Sequence of chain B:
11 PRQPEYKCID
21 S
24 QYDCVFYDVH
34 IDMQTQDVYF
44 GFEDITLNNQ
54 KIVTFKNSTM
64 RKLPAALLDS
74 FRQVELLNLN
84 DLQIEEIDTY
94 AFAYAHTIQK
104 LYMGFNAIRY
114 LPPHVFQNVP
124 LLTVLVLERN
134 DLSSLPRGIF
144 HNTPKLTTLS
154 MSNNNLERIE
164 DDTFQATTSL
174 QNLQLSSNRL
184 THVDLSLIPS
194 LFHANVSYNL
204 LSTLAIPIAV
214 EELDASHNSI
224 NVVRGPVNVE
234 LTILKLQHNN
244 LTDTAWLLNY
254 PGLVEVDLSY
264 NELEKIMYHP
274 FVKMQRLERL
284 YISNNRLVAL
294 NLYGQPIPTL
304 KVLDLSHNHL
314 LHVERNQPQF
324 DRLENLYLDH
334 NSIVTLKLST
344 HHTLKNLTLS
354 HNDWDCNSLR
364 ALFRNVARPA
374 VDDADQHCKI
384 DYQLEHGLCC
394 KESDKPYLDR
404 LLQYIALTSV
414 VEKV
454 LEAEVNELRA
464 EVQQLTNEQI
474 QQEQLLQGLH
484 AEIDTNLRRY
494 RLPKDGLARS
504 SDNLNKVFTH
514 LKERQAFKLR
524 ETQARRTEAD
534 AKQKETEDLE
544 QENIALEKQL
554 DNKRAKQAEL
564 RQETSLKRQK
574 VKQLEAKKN

Sequence of chain A:
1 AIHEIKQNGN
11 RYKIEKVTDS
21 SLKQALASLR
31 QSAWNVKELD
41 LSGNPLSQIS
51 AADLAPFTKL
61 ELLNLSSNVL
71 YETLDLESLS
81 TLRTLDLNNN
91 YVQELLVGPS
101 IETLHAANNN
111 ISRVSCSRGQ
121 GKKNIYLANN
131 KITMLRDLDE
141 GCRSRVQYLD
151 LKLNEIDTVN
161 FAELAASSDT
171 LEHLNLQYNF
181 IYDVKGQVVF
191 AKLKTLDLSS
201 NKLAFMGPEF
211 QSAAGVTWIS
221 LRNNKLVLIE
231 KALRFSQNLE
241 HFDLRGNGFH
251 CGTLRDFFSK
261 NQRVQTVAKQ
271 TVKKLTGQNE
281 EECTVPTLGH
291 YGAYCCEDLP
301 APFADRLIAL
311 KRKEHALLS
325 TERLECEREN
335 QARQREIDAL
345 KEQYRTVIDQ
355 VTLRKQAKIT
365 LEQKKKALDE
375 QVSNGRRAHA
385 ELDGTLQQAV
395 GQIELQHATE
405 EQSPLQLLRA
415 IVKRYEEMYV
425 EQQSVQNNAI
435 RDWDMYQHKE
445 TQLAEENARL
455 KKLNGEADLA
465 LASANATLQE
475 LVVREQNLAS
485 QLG

Interface contacts:
Residue K570 in chain B interacts with residue E479 in chain A (closest heavy-atom distance 3.2 Å).
Residue N156 in chain B interacts with residue N432 in chain A (closest heavy-atom distance 2.9 Å).
Residue E267 in chain B contacts residue L317 in chain A (closest heavy-atom distance 3.2 Å).
Residue H312 in chain B contacts residue H315 in chain A (closest heavy-atom distance 3.1 Å).
Residue R529 in chain B is in contact with residue D436 in chain A (closest heavy-atom distance 2.7 Å).
Residue E485 in chain B contacts residue R413 in chain A (closest heavy-atom distance 3.2 Å).
Residue K521 in chain B interacts with residue Q427 in chain A (closest heavy-atom distance 2.6 Å).
Residue H312 in chain B contacts residue K311 in chain A (closest heavy-atom distance 3.3 Å).
Residue E538 in chain B contacts residue E444 in chain A (closest heavy-atom distance 3.0 Å).
Residue R132 in chain B contacts residue D436 in chain A (closest heavy-atom distance 2.8 Å).
Residue R517 in chain B is in contact with residue E420 in chain A (closest heavy-atom distance 3.0 Å).
Residue L405 in chain B contacts residue Y182 in chain A (closest heavy-atom distance 3.4 Å).
Residue E524 in chain B is in contact with residue Q430 in chain A (closest heavy-atom distance 3.1 Å).
Residue E267 in chain B contacts residue R312 in chain A (closest heavy-atom distance 3.3 Å).
Residue Q475 in chain B is in contact with residue G379 in chain A (closest heavy-atom distance 3.1 Å).
Residue R491 in chain B interacts with residue A316 in chain A (closest heavy-atom distance 2.8 Å).
Residue K580 in chain B interacts with residue L486 in chain A (closest heavy-atom distance 3.0 Å).
Residue T469 in chain B is in contact with residue L372 in chain A (closest heavy-atom distance 3.3 Å).
Residue E531 in chain B is in contact with residue W437 in chain A (closest heavy-atom distance 3.4 Å).
Residue E455 in chain B is in contact with residue R358 in chain A (closest heavy-atom distance 3.2 Å).
Residue R491 in chain B contacts residue K313 in chain A (closest heavy-atom distance 3.0 Å).
Residue L507 in chain B interacts with residue L412 in chain A (closest heavy-atom distance 3.4 Å).
Residue K521 in chain B contacts residue Q430 in chain A (closest heavy-atom distance 3.3 Å).
Residue R289 in chain B is in contact with residue H315 in chain A (closest heavy-atom distance 2.9 Å).
Residue Q536 in chain B is in contact with residue Y440 in chain A (closest heavy-atom distance 3.1 Å).
Residue K556 in chain B contacts residue D462 in chain A (closest heavy-atom distance 2.9 Å).
Residue K535 in chain B contacts residue E444 in chain A (closest heavy-atom distance 3.1 Å).
Residue S335 in chain B is in contact with residue K311 in chain A (closest heavy-atom distance 3.4 Å).
Residue A409 in chain B interacts with residue Y182 in chain A (closest heavy-atom distance 3.2 Å).
Residue H315 in chain B is in contact with residue A304 in chain A (closest heavy-atom distance 3.4 Å).
Residue E457 in chain B interacts with residue K362 in chain A (closest heavy-atom distance 3.1 Å).
Residue L479 in chain B is in contact with residue H383 in chain A (closest heavy-atom distance 3.2 Å).
Residue K497 in chain B contacts residue E314 in chain A (closest heavy-atom distance 3.0 Å).
Residue K416 in chain B is in contact with residue E155 in chain A (closest heavy-atom distance 2.8 Å).
Residue T539 in chain B is in contact with residue L447 in chain A (closest heavy-atom distance 3.3 Å).
Residue L553 in chain B is in contact with residue N458 in chain A (closest heavy-atom distance 2.9 Å).
Residue Y407 in chain B contacts residue E314 in chain A (closest heavy-atom distance 3.0 Å).
Residue T525 in chain B contacts residue Q430 in chain A (closest heavy-atom distance 3.1 Å).
Residue T539 in chain B interacts with residue Y440 in chain A (closest heavy-atom distance 3.2 Å).
Residue Y493 in chain B is in contact with residue E420 in chain A (closest heavy-atom distance 2.5 Å).
Residue E566 in chain B interacts with residue L472 in chain A (closest heavy-atom distance 3.2 Å).
Residue Q475 in chain B is in contact with residue R380 in chain A (closest heavy-atom distance 2.8 Å).
Residue K556 in chain B contacts residue N458 in chain A (closest heavy-atom distance 3.1 Å).
Residue L482 in chain B is in contact with residue L386 in chain A (closest heavy-atom distance 3.3 Å).
Residue E464 in chain B contacts residue K369 in chain A (closest heavy-atom distance 2.8 Å).
Residue R529 in chain B is in contact with residue A433 in chain A (closest heavy-atom distance 3.2 Å).
Residue K416 in chain B contacts residue D157 in chain A (closest heavy-atom distance 2.9 Å).
Residue Q475 in chain B interacts with residue V376 in chain A (closest heavy-atom distance 3.2 Å).
Residue N546 in chain B is in contact with residue L447 in chain A (closest heavy-atom distance 3.2 Å).
Residue K515 in chain B interacts with residue Y419 in chain A (closest heavy-atom distance 3.0 Å).
Residue K573 in chain B interacts with residue E479 in chain A (closest heavy-atom distance 3.2 Å).
Residue K515 in chain B is in contact with residue Q396 in chain A (closest heavy-atom distance 3.0 Å).
Residue R289 in chain B interacts with residue L317 in chain A (closest heavy-atom distance 3.4 Å).
Residue K535 in chain B is in contact with residue Q441 in chain A (closest heavy-atom distance 3.2 Å).
Residue S180 in chain B contacts residue N431 in chain A (closest heavy-atom distance 3.0 Å).
Residue N508 in chain B interacts with residue T389 in chain A (closest heavy-atom distance 3.3 Å).
Residue E131 in chain B contacts residue R435 in chain A (closest heavy-atom distance 3.0 Å).
Residue N546 in chain B interacts with residue N451 in chain A (closest heavy-atom distance 2.8 Å).
Residue L468 in chain B contacts residue D373 in chain A (closest heavy-atom distance 2.9 Å).
Residue Q472 in chain B contacts residue Q375 in chain A (closest heavy-atom distance 3.1 Å).

These two protein chains interact to form a complex.